Residue-level contacts at the interface:
Residue E639 in the first protein contacts residue Q53 in the second protein (closest heavy-atom distance 3.7 Å).
Residue D643 in the first protein interacts with residue V69 in the second protein (closest heavy-atom distance 3.6 Å).
Residue D643 in the first protein contacts residue G59 in the second protein (closest heavy-atom distance 2.7 Å).
Residue D655 in the first protein interacts with residue Y272 in the second protein (closest heavy-atom distance 3.3 Å).
Residue D643 in the first protein is in contact with residue T67 in the second protein (closest heavy-atom distance 3.7 Å).
Residue G819 in the first protein is in contact with residue N98 in the second protein (closest heavy-atom distance 3.6 Å).
Residue W715 in the first protein is in contact with residue R277 in the second protein (closest heavy-atom distance 3.5 Å).
Residue R818 in the first protein is in contact with residue G102 in the second protein (closest heavy-atom distance 3.4 Å).
Residue K719 in the first protein is in contact with residue Y280 in the second protein (closest heavy-atom distance 3.6 Å).
Residue R820 in the first protein is in contact with residue I106 in the second protein (closest heavy-atom distance 3.6 Å).
Residue R661 in the first protein is in contact with residue R266 in the second protein (closest heavy-atom distance 3.5 Å).
Residue R965 in the first protein interacts with residue L117 in the second protein (closest heavy-atom distance 3.7 Å).
Residue A817 in the first protein contacts residue N98 in the second protein (closest heavy-atom distance 3.8 Å).
Residue P1042 in the first protein is in contact with residue R137 in the second protein (closest heavy-atom distance 3.4 Å).
Residue G996 in the first protein contacts residue Y107 in the second protein (closest heavy-atom distance 3.6 Å).
Residue S658 in the first protein interacts with residue R266 in the second protein (closest heavy-atom distance 3.0 Å).
Residue R818 in the first protein interacts with residue E105 in the second protein (closest heavy-atom distance 3.8 Å).
Residue W715 in the first protein contacts residue G279 in the second protein (closest heavy-atom distance 3.5 Å).
Residue G1011 in the first protein is in contact with residue G57 in the second protein (closest heavy-atom distance 3.0 Å).
Residue G657 in the first protein contacts residue R266 in the second protein (closest heavy-atom distance 2.4 Å).
Residue L644 in the first protein interacts with residue G58 in the second protein (closest heavy-atom distance 3.7 Å).
Residue R965 in the first protein interacts with residue N114 in the second protein (closest heavy-atom distance 3.0 Å).
Residue K719 in the first protein contacts residue D281 in the second protein (closest heavy-atom distance 2.7 Å).
Residue R820 in the first protein interacts with residue T103 in the second protein (closest heavy-atom distance 3.5 Å).
Residue H718 in the first protein is in contact with residue G279 in the second protein (closest heavy-atom distance 2.4 Å).
Residue R969 in the first protein interacts with residue A121 in the second protein (closest heavy-atom distance 3.6 Å).
Residue W715 in the first protein is in contact with residue P278 in the second protein (closest heavy-atom distance 2.7 Å).
Residue G657 in the first protein contacts residue D273 in the second protein (closest heavy-atom distance 3.2 Å).
Residue N1045 in the first protein is in contact with residue L125 in the second protein (closest heavy-atom distance 3.8 Å).
Residue P645 in the first protein contacts residue V69 in the second protein (closest heavy-atom distance 3.7 Å).
Residue E639 in the first protein interacts with residue Y99 in the second protein (closest heavy-atom distance 3.7 Å).
Residue D643 in the first protein contacts residue A68 in the second protein (closest heavy-atom distance 3.3 Å).
Residue G819 in the first protein interacts with residue W52 in the second protein (closest heavy-atom distance 3.2 Å).
Residue V656 in the first protein interacts with residue D273 in the second protein (closest heavy-atom distance 2.5 Å).
Residue D995 in the first protein is in contact with residue Y107 in the second protein (closest heavy-atom distance 3.6 Å).
Residue K815 in the first protein contacts residue W52 in the second protein (closest heavy-atom distance 3.3 Å).
Residue G992 in the first protein is in contact with residue L151 in the second protein (closest heavy-atom distance 3.8 Å).
Residue K642 in the first protein interacts with residue V69 in the second protein (closest heavy-atom distance 3.5 Å).
Residue R820 in the first protein interacts with residue Y99 in the second protein (closest heavy-atom distance 3.2 Å).
Residue P989 in the first protein contacts residue L151 in the second protein (closest heavy-atom distance 3.4 Å).
Residue E994 in the first protein is in contact with residue A152 in the second protein (closest heavy-atom distance 3.7 Å).
Residue D643 in the first protein interacts with residue G58 in the second protein (closest heavy-atom distance 3.5 Å).
Residue F641 in the first protein contacts residue R50 in the second protein (closest heavy-atom distance 3.3 Å).
Residue E962 in the first protein contacts residue A121 in the second protein (closest heavy-atom distance 3.7 Å).
Residue E722 in the first protein interacts with residue W285 in the second protein (closest heavy-atom distance 3.5 Å).
Residue R965 in the first protein contacts residue D118 in the second protein (closest heavy-atom distance 3.0 Å).
Residue I978 in the first protein is in contact with residue H110 in the second protein (closest heavy-atom distance 3.6 Å).
Residue P989 in the first protein is in contact with residue K148 in the second protein (closest heavy-atom distance 3.4 Å).
Residue N1045 in the first protein contacts residue E131 in the second protein (closest heavy-atom distance 2.7 Å).
Residue D655 in the first protein contacts residue D273 in the second protein (closest heavy-atom distance 3.1 Å).
Residue R969 in the first protein contacts residue D118 in the second protein (closest heavy-atom distance 3.2 Å).
Residue P645 in the first protein contacts residue Y272 in the second protein (closest heavy-atom distance 3.3 Å).
Residue R818 in the first protein is in contact with residue Y99 in the second protein (closest heavy-atom distance 3.7 Å).
Residue R818 in the first protein is in contact with residue N98 in the second protein (closest heavy-atom distance 2.8 Å).
Residue D643 in the first protein interacts with residue R50 in the second protein (closest heavy-atom distance 2.4 Å).
Residue D643 in the first protein interacts with residue G70 in the second protein (closest heavy-atom distance 3.4 Å).
Residue K642 in the first protein interacts with residue T67 in the second protein (closest heavy-atom distance 3.8 Å).
Residue E722 in the first protein is in contact with residue Q343 in the second protein (closest heavy-atom distance 2.9 Å).
Residue E962 in the first protein is in contact with residue L117 in the second protein (closest heavy-atom distance 3.8 Å).
Residue L646 in the first protein is in contact with residue Y272 in the second protein (closest heavy-atom distance 2.8 Å).

Sequence of the first protein:
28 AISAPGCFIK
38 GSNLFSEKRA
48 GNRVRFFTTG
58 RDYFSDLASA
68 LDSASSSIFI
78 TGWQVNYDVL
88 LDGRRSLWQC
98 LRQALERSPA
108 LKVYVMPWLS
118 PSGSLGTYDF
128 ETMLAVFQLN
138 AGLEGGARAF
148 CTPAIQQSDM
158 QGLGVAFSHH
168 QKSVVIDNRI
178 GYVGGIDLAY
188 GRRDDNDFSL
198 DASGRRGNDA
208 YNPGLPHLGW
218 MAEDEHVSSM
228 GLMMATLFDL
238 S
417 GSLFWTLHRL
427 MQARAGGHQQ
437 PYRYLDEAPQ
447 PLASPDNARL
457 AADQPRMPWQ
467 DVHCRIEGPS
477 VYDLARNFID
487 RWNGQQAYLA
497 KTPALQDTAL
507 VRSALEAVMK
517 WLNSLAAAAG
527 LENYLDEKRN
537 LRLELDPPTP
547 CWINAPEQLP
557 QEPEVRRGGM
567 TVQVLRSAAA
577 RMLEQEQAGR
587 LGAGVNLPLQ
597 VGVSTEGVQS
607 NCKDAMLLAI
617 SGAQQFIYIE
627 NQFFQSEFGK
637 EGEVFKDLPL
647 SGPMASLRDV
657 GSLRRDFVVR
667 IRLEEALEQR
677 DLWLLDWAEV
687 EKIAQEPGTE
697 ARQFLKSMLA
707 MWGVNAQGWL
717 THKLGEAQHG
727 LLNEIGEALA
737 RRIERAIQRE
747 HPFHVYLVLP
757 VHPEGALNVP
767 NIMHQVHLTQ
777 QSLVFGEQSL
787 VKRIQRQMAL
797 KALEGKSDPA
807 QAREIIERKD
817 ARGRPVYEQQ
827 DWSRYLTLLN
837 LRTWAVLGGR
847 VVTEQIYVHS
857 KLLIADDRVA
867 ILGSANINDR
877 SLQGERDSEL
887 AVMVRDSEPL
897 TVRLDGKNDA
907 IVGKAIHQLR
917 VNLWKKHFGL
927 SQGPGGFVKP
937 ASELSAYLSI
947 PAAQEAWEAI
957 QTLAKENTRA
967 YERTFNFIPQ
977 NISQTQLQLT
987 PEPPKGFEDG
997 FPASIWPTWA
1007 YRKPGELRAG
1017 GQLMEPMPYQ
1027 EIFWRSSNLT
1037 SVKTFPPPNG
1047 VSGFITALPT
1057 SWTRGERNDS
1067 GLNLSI

The following describes two proteins that form a bound complex.

Sequence of the second protein:
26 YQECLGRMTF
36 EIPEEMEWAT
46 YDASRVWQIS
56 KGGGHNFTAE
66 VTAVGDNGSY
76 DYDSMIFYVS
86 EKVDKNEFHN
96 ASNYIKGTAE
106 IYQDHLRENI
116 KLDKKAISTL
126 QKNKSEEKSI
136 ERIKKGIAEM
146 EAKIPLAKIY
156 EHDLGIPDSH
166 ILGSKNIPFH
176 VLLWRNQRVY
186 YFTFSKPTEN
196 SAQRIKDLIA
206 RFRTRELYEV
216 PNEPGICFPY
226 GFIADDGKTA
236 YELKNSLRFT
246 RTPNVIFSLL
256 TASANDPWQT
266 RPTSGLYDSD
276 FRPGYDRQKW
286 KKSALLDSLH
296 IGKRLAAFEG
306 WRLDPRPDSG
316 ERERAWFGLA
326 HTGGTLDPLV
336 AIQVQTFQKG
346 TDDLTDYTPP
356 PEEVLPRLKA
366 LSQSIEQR